Interface contacts:
Residue T13 in chain B is in contact with residue V4 in chain A (closest heavy-atom distance 4.0 Å).
Residue V96 in chain B interacts with residue A11 in chain A (closest heavy-atom distance 3.5 Å).
Residue M130 in chain B is in contact with residue F9 in chain A (closest heavy-atom distance 3.5 Å).
Residue R54 in chain B interacts with residue F9 in chain A (closest heavy-atom distance 2.6 Å).
Residue R54 in chain B contacts residue V8 in chain A (closest heavy-atom distance 3.4 Å).
Residue R54 in chain B contacts residue G10 in chain A (closest heavy-atom distance 4.5 Å).
Residue T128 in chain B interacts with residue F9 in chain A (closest heavy-atom distance 4.1 Å).
Residue T55 in chain B is in contact with residue F9 in chain A (closest heavy-atom distance 4.2 Å).
Residue L56 in chain B contacts residue F9 in chain A (closest heavy-atom distance 3.8 Å).
Residue N129 in chain B interacts with residue P7 in chain A (closest heavy-atom distance 3.9 Å).
Residue L56 in chain B is in contact with residue P7 in chain A (closest heavy-atom distance 4.5 Å).
Residue T55 in chain B contacts residue V8 in chain A (closest heavy-atom distance 4.1 Å).
Residue T55 in chain B interacts with residue P7 in chain A (closest heavy-atom distance 3.6 Å).
Residue F59 in chain B interacts with residue F9 in chain A (closest heavy-atom distance 3.8 Å).
Residue V96 in chain B interacts with residue T12 in chain A (closest heavy-atom distance 4.8 Å).
Residue G11 in chain B interacts with residue V4 in chain A (closest heavy-atom distance 3.5 Å).
Residue R190 in chain B is in contact with residue F9 in chain A (closest heavy-atom distance 3.8 Å).
Residue V96 in chain B interacts with residue G10 in chain A (closest heavy-atom distance 3.6 Å).
Residue G11 in chain B interacts with residue S5 in chain A (closest heavy-atom distance 4.4 Å).
Residue L12 in chain B interacts with residue S5 in chain A (closest heavy-atom distance 4.0 Å).
Residue V96 in chain B interacts with residue F9 in chain A (closest heavy-atom distance 3.5 Å).
Residue E191 in chain B contacts residue G10 in chain A (closest heavy-atom distance 4.8 Å).
Residue L194 in chain B interacts with residue F9 in chain A (closest heavy-atom distance 4.4 Å).
Residue N129 in chain B contacts residue F9 in chain A (closest heavy-atom distance 3.4 Å).
Residue E191 in chain B is in contact with residue T12 in chain A (closest heavy-atom distance 3.5 Å).
Residue E53 in chain B is in contact with residue V8 in chain A (closest heavy-atom distance 3.6 Å).
Residue R54 in chain B contacts residue P7 in chain A (closest heavy-atom distance 4.2 Å).
Residue L12 in chain B interacts with residue V4 in chain A (closest heavy-atom distance 3.6 Å).

Sequence of chain A:
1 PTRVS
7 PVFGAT

This data describes a binding interaction between two proteins.

Sequence of chain B:
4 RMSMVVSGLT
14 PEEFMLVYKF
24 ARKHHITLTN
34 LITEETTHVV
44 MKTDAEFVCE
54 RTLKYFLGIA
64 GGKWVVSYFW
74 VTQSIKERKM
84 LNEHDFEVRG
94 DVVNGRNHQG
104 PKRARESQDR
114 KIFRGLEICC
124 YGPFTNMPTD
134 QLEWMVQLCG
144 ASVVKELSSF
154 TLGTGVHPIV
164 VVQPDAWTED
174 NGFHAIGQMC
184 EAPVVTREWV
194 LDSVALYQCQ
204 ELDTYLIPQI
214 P